This data describes a binding interaction between two proteins.

Sequence of protein 1:
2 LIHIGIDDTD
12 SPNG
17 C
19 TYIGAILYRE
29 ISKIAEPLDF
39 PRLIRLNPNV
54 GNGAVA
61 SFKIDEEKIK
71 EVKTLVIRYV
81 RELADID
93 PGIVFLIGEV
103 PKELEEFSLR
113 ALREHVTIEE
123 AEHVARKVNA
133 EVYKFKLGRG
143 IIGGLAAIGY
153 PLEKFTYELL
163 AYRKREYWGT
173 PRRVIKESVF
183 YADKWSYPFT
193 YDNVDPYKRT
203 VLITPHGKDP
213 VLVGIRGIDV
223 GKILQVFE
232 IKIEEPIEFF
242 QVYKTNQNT

Contacts between the two chains:
Residue P190 in protein 1 interacts with residue V102 in protein 2 (closest heavy-atom distance 2.9 Å).
Residue D197 in protein 1 contacts residue E155 in protein 2 (closest heavy-atom distance 3.1 Å).
Residue E155 in protein 1 contacts residue Y199 in protein 2 (closest heavy-atom distance 2.4 Å).
Residue E107 in protein 1 contacts residue N195 in protein 2 (closest heavy-atom distance 3.4 Å).
Residue F191 in protein 1 interacts with residue V102 in protein 2 (closest heavy-atom distance 3.6 Å).
Residue V102 in protein 1 is in contact with residue T192 in protein 2 (closest heavy-atom distance 2.9 Å).
Residue T192 in protein 1 interacts with residue K104 in protein 2 (closest heavy-atom distance 3.7 Å).
Residue P190 in protein 1 is in contact with residue L36 in protein 2 (closest heavy-atom distance 3.8 Å).
Residue V196 in protein 1 contacts residue E108 in protein 2 (closest heavy-atom distance 3.9 Å).
Residue L2 in protein 1 contacts residue P190 in protein 2 (closest heavy-atom distance 3.8 Å).
Residue K156 in protein 1 is in contact with residue R201 in protein 2 (closest heavy-atom distance 3.8 Å).
Residue E101 in protein 1 contacts residue F191 in protein 2 (closest heavy-atom distance 3.7 Å).
Residue K104 in protein 1 is in contact with residue T192 in protein 2 (closest heavy-atom distance 3.6 Å).
Residue Y199 in protein 1 is in contact with residue K156 in protein 2 (closest heavy-atom distance 3.5 Å).
Residue Y152 in protein 1 interacts with residue F191 in protein 2 (closest heavy-atom distance 3.7 Å).
Residue F191 in protein 1 is in contact with residue Y152 in protein 2 (closest heavy-atom distance 3.7 Å).
Residue N195 in protein 1 is in contact with residue E107 in protein 2 (closest heavy-atom distance 3.6 Å).
Residue Y199 in protein 1 contacts residue E155 in protein 2 (closest heavy-atom distance 2.5 Å).
Residue V196 in protein 1 contacts residue L111 in protein 2 (closest heavy-atom distance 4.0 Å).
Residue F191 in protein 1 is in contact with residue E101 in protein 2 (closest heavy-atom distance 3.5 Å).
Residue F191 in protein 1 interacts with residue P153 in protein 2 (closest heavy-atom distance 3.5 Å).
Residue E155 in protein 1 is in contact with residue P198 in protein 2 (closest heavy-atom distance 3.0 Å).
Residue F191 in protein 1 is in contact with residue E107 in protein 2 (closest heavy-atom distance 3.8 Å).
Residue K63 in protein 1 contacts residue Y189 in protein 2 (closest heavy-atom distance 3.8 Å).
Residue E107 in protein 1 is in contact with residue F191 in protein 2 (closest heavy-atom distance 3.9 Å).
Residue P103 in protein 1 is in contact with residue T192 in protein 2 (closest heavy-atom distance 3.9 Å).
Residue T192 in protein 1 is in contact with residue V102 in protein 2 (closest heavy-atom distance 2.9 Å).
Residue E101 in protein 1 contacts residue T192 in protein 2 (closest heavy-atom distance 3.3 Å).
Residue W187 in protein 1 contacts residue L154 in protein 2 (closest heavy-atom distance 3.5 Å).
Residue P153 in protein 1 contacts residue P198 in protein 2 (closest heavy-atom distance 4.0 Å).
Residue Y189 in protein 1 is in contact with residue E101 in protein 2 (closest heavy-atom distance 3.7 Å).
Residue P153 in protein 1 contacts residue F191 in protein 2 (closest heavy-atom distance 3.4 Å).
Residue P198 in protein 1 interacts with residue P153 in protein 2 (closest heavy-atom distance 4.0 Å).
Residue P190 in protein 1 is in contact with residue E101 in protein 2 (closest heavy-atom distance 3.3 Å).
Residue L36 in protein 1 interacts with residue P190 in protein 2 (closest heavy-atom distance 3.9 Å).
Residue E155 in protein 1 contacts residue W187 in protein 2 (closest heavy-atom distance 3.6 Å).
Residue L154 in protein 1 interacts with residue W187 in protein 2 (closest heavy-atom distance 3.2 Å).
Residue W187 in protein 1 is in contact with residue P153 in protein 2 (closest heavy-atom distance 3.7 Å).
Residue D194 in protein 1 contacts residue K104 in protein 2 (closest heavy-atom distance 3.3 Å).
Residue T192 in protein 1 interacts with residue P103 in protein 2 (closest heavy-atom distance 3.7 Å).
Residue D37 in protein 1 is in contact with residue K186 in protein 2 (closest heavy-atom distance 4.0 Å).
Residue R201 in protein 1 contacts residue E155 in protein 2 (closest heavy-atom distance 2.9 Å).
Residue P153 in protein 1 interacts with residue W187 in protein 2 (closest heavy-atom distance 3.7 Å).
Residue K104 in protein 1 is in contact with residue D194 in protein 2 (closest heavy-atom distance 3.6 Å).
Residue T192 in protein 1 is in contact with residue E101 in protein 2 (closest heavy-atom distance 3.5 Å).
Residue P190 in protein 1 interacts with residue L2 in protein 2 (closest heavy-atom distance 3.9 Å).
Residue H4 in protein 1 contacts residue P190 in protein 2 (closest heavy-atom distance 4.0 Å).
Residue E155 in protein 1 contacts residue D197 in protein 2 (closest heavy-atom distance 4.0 Å).
Residue E101 in protein 1 is in contact with residue P190 in protein 2 (closest heavy-atom distance 3.3 Å).
Residue W187 in protein 1 interacts with residue E155 in protein 2 (closest heavy-atom distance 3.7 Å).
Residue Y199 in protein 1 interacts with residue Y152 in protein 2 (closest heavy-atom distance 3.7 Å).
Residue V102 in protein 1 is in contact with residue F191 in protein 2 (closest heavy-atom distance 3.5 Å).
Residue G151 in protein 1 is in contact with residue F191 in protein 2 (closest heavy-atom distance 3.4 Å).
Residue V196 in protein 1 interacts with residue E107 in protein 2 (closest heavy-atom distance 2.7 Å).
Residue F191 in protein 1 interacts with residue G151 in protein 2 (closest heavy-atom distance 3.3 Å).
Residue P198 in protein 1 contacts residue E155 in protein 2 (closest heavy-atom distance 3.1 Å).
Residue K156 in protein 1 contacts residue Y199 in protein 2 (closest heavy-atom distance 3.5 Å).
Residue E155 in protein 1 interacts with residue R201 in protein 2 (closest heavy-atom distance 2.9 Å).
Residue V102 in protein 1 is in contact with residue P190 in protein 2 (closest heavy-atom distance 2.8 Å).
Residue E107 in protein 1 interacts with residue V196 in protein 2 (closest heavy-atom distance 2.8 Å).

Sequence of protein 2:
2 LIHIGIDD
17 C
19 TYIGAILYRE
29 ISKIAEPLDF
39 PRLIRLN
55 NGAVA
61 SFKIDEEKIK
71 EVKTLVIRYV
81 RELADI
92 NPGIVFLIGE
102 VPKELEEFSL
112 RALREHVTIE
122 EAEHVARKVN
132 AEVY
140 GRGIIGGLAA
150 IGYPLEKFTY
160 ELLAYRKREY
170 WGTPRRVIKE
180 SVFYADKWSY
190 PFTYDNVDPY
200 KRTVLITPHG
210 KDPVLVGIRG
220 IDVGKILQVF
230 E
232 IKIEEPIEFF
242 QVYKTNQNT